Sequence of the first protein:
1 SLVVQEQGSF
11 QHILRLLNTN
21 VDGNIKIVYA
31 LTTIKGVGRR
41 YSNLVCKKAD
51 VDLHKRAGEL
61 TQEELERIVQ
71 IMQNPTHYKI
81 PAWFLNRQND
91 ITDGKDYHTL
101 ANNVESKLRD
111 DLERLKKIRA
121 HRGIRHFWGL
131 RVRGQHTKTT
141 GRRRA

Sequence of the second protein:
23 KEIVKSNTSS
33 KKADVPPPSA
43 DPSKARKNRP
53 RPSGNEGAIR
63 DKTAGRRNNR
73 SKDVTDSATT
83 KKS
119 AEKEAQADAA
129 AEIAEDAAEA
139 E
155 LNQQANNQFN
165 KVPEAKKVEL

The following describes two proteins that form a bound complex.

Residue-level contacts at the interface:
Residue L130 in the first protein contacts residue R68 in the second protein (closest heavy-atom distance 3.5 Å).
Residue R144 in the first protein contacts residue R72 in the second protein (closest heavy-atom distance 3.3 Å).
Residue H121 in the first protein interacts with residue N57 in the second protein (closest heavy-atom distance 4.3 Å).
Residue A120 in the first protein contacts residue N57 in the second protein (closest heavy-atom distance 4.1 Å).
Residue R119 in the first protein contacts residue I61 in the second protein (closest heavy-atom distance 3.3 Å).
Residue R143 in the first protein interacts with residue R72 in the second protein (closest heavy-atom distance 3.4 Å).
Residue R119 in the first protein contacts residue N57 in the second protein (closest heavy-atom distance 2.9 Å).
Residue R119 in the first protein contacts residue R62 in the second protein (closest heavy-atom distance 4.5 Å).
Residue W128 in the first protein is in contact with residue A66 in the second protein (closest heavy-atom distance 3.7 Å).
Residue F127 in the first protein contacts residue I61 in the second protein (closest heavy-atom distance 3.2 Å).
Residue I124 in the first protein contacts residue I61 in the second protein (closest heavy-atom distance 4.0 Å).
Residue W128 in the first protein is in contact with residue G67 in the second protein (closest heavy-atom distance 4.0 Å).
Residue I124 in the first protein contacts residue N57 in the second protein (closest heavy-atom distance 3.3 Å).
Residue W128 in the first protein interacts with residue D63 in the second protein (closest heavy-atom distance 4.8 Å).
Residue R119 in the first protein interacts with residue E58 in the second protein (closest heavy-atom distance 3.1 Å).
Residue K116 in the first protein is in contact with residue I61 in the second protein (closest heavy-atom distance 3.3 Å).
Residue W128 in the first protein contacts residue A60 in the second protein (closest heavy-atom distance 4.0 Å).
Residue I124 in the first protein is in contact with residue A60 in the second protein (closest heavy-atom distance 4.6 Å).
Residue G129 in the first protein is in contact with residue R68 in the second protein (closest heavy-atom distance 4.7 Å).
Residue W128 in the first protein interacts with residue R68 in the second protein (closest heavy-atom distance 3.3 Å).
Residue R144 in the first protein interacts with residue R68 in the second protein (closest heavy-atom distance 3.2 Å).